Sequence of protein 2:
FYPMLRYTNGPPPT

The following describes two proteins that form a bound complex.

Interface contacts:
Residue L51 in protein 1 is in contact with residue T8 in protein 2 (closest heavy-atom distance 3.8 Å).
Residue Y61 in protein 1 contacts residue T8 in protein 2 (closest heavy-atom distance 3.4 Å).
Residue H106 in protein 1 is in contact with residue T14 in protein 2 (closest heavy-atom distance 4.0 Å).
Residue G77 in protein 1 is in contact with residue P13 in protein 2 (closest heavy-atom distance 3.6 Å).
Residue L51 in protein 1 contacts residue R6 in protein 2 (closest heavy-atom distance 2.8 Å).
Residue C183 in protein 1 is in contact with residue P13 in protein 2 (closest heavy-atom distance 3.7 Å).
Residue Y181 in protein 1 is in contact with residue P12 in protein 2 (closest heavy-atom distance 4.3 Å).
Residue F55 in protein 1 interacts with residue Y2 in protein 2 (closest heavy-atom distance 4.8 Å).
Residue S53 in protein 1 interacts with residue M4 in protein 2 (closest heavy-atom distance 2.8 Å).
Residue K48 in protein 1 is in contact with residue T8 in protein 2 (closest heavy-atom distance 3.7 Å).
Residue K48 in protein 1 contacts residue N9 in protein 2 (closest heavy-atom distance 3.1 Å).
Residue Y185 in protein 1 contacts residue T14 in protein 2 (closest heavy-atom distance 3.4 Å).
Residue S53 in protein 1 interacts with residue Y2 in protein 2 (closest heavy-atom distance 4.7 Å).
Residue A50 in protein 1 interacts with residue L5 in protein 2 (closest heavy-atom distance 4.6 Å).
Residue T49 in protein 1 interacts with residue N9 in protein 2 (closest heavy-atom distance 3.4 Å).
Residue L52 in protein 1 is in contact with residue R6 in protein 2 (closest heavy-atom distance 5.0 Å).
Residue C183 in protein 1 interacts with residue T14 in protein 2 (closest heavy-atom distance 2.6 Å).
Residue Y181 in protein 1 is in contact with residue P13 in protein 2 (closest heavy-atom distance 3.4 Å).
Residue L51 in protein 1 is in contact with residue M4 in protein 2 (closest heavy-atom distance 4.1 Å).
Residue T49 in protein 1 contacts residue P12 in protein 2 (closest heavy-atom distance 4.1 Å).
Residue L52 in protein 1 is in contact with residue M4 in protein 2 (closest heavy-atom distance 3.6 Å).
Residue A50 in protein 1 contacts residue R6 in protein 2 (closest heavy-atom distance 3.6 Å).
Residue T49 in protein 1 is in contact with residue P11 in protein 2 (closest heavy-atom distance 3.9 Å).
Residue C79 in protein 1 is in contact with residue P13 in protein 2 (closest heavy-atom distance 3.6 Å).
Residue C79 in protein 1 interacts with residue T14 in protein 2 (closest heavy-atom distance 3.7 Å).
Residue S53 in protein 1 interacts with residue P3 in protein 2 (closest heavy-atom distance 3.4 Å).
Residue T49 in protein 1 interacts with residue G10 in protein 2 (closest heavy-atom distance 2.7 Å).
Residue Y45 in protein 1 contacts residue P13 in protein 2 (closest heavy-atom distance 4.2 Å).
Residue A50 in protein 1 is in contact with residue Y7 in protein 2 (closest heavy-atom distance 3.8 Å).
Residue Y181 in protein 1 is in contact with residue T14 in protein 2 (closest heavy-atom distance 3.4 Å).
Residue L51 in protein 1 contacts residue L5 in protein 2 (closest heavy-atom distance 4.2 Å).
Residue T47 in protein 1 interacts with residue P13 in protein 2 (closest heavy-atom distance 3.9 Å).
Residue L52 in protein 1 contacts residue L5 in protein 2 (closest heavy-atom distance 3.8 Å).
Residue T49 in protein 1 interacts with residue R6 in protein 2 (closest heavy-atom distance 3.6 Å).
Residue T49 in protein 1 is in contact with residue Y7 in protein 2 (closest heavy-atom distance 3.3 Å).
Residue L54 in protein 1 is in contact with residue M4 in protein 2 (closest heavy-atom distance 4.9 Å).
Residue T47 in protein 1 interacts with residue P11 in protein 2 (closest heavy-atom distance 4.5 Å).
Residue L54 in protein 1 is in contact with residue P3 in protein 2 (closest heavy-atom distance 4.3 Å).
Residue S119 in protein 1 interacts with residue T14 in protein 2 (closest heavy-atom distance 3.1 Å).
Residue Y61 in protein 1 contacts residue N9 in protein 2 (closest heavy-atom distance 4.9 Å).
Residue T49 in protein 1 is in contact with residue T8 in protein 2 (closest heavy-atom distance 2.8 Å).
Residue A50 in protein 1 contacts residue T8 in protein 2 (closest heavy-atom distance 4.9 Å).
Residue L51 in protein 1 is in contact with residue Y7 in protein 2 (closest heavy-atom distance 4.8 Å).
Residue G77 in protein 1 interacts with residue T14 in protein 2 (closest heavy-atom distance 4.2 Å).
Residue S112 in protein 1 is in contact with residue T14 in protein 2 (closest heavy-atom distance 4.9 Å).
Residue A81 in protein 1 is in contact with residue P13 in protein 2 (closest heavy-atom distance 3.8 Å).
Residue V107 in protein 1 is in contact with residue T14 in protein 2 (closest heavy-atom distance 4.3 Å).
Residue L54 in protein 1 is in contact with residue Y2 in protein 2 (closest heavy-atom distance 4.4 Å).
Residue P76 in protein 1 is in contact with residue T14 in protein 2 (closest heavy-atom distance 4.3 Å).

Sequence of protein 1:
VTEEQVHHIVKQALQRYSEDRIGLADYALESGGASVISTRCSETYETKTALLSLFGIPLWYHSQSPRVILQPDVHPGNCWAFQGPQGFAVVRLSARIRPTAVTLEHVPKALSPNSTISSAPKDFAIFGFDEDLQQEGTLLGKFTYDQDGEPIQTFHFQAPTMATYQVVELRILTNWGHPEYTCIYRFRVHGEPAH